Sequence of protein 1:
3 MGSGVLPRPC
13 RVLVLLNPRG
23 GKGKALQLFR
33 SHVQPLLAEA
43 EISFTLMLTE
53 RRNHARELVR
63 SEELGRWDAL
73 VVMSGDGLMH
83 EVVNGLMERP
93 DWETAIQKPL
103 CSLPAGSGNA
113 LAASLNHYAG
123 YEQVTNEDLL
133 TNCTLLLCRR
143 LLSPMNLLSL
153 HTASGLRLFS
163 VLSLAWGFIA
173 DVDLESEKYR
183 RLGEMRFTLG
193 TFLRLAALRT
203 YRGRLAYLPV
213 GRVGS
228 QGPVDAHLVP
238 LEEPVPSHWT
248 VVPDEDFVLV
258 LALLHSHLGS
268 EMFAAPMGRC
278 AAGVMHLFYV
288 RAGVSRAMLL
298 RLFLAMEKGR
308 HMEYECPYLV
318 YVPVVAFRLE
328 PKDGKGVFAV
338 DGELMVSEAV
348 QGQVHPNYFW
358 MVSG

Sequence of protein 2:
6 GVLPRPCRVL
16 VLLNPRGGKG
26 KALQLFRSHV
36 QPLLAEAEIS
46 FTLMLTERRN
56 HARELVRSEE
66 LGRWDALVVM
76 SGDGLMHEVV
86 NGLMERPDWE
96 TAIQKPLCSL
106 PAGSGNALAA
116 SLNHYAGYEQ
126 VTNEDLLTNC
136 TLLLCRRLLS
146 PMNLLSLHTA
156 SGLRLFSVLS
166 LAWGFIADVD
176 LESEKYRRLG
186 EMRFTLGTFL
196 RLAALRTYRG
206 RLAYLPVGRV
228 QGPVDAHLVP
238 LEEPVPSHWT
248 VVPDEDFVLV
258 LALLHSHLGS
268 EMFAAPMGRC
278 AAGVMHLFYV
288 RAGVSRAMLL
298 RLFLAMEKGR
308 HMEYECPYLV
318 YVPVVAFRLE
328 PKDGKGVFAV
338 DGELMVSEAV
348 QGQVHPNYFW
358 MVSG

Interface contacts:
Residue Y355 in protein 1 contacts residue G213 in protein 2 (closest heavy-atom distance 3.4 Å).
Residue P9 in protein 1 is in contact with residue E312 in protein 2 (closest heavy-atom distance 3.6 Å).
Residue G213 in protein 1 interacts with residue P146 in protein 2 (closest heavy-atom distance 4.0 Å).
Residue G6 in protein 1 interacts with residue E310 in protein 2 (closest heavy-atom distance 4.5 Å).
Residue M3 in protein 1 contacts residue P273 in protein 2 (closest heavy-atom distance 4.6 Å).
Residue P146 in protein 1 is in contact with residue M274 in protein 2 (closest heavy-atom distance 4.3 Å).
Residue G4 in protein 1 interacts with residue E310 in protein 2 (closest heavy-atom distance 3.1 Å).
Residue P353 in protein 1 contacts residue V281 in protein 2 (closest heavy-atom distance 4.6 Å).
Residue G4 in protein 1 contacts residue M309 in protein 2 (closest heavy-atom distance 4.0 Å).
Residue A279 in protein 1 is in contact with residue A278 in protein 2 (closest heavy-atom distance 3.8 Å).
Residue G6 in protein 1 is in contact with residue M309 in protein 2 (closest heavy-atom distance 3.2 Å).
Residue S5 in protein 1 is in contact with residue M274 in protein 2 (closest heavy-atom distance 3.6 Å).
Residue V7 in protein 1 interacts with residue M309 in protein 2 (closest heavy-atom distance 3.8 Å).
Residue P353 in protein 1 interacts with residue V212 in protein 2 (closest heavy-atom distance 4.5 Å).
Residue E95 in protein 1 is in contact with residue R214 in protein 2 (closest heavy-atom distance 2.8 Å).
Residue V7 in protein 1 is in contact with residue Y311 in protein 2 (closest heavy-atom distance 3.8 Å).
Residue G4 in protein 1 interacts with residue P273 in protein 2 (closest heavy-atom distance 3.9 Å).
Residue S5 in protein 1 is in contact with residue P273 in protein 2 (closest heavy-atom distance 3.9 Å).
Residue V215 in protein 1 is in contact with residue A279 in protein 2 (closest heavy-atom distance 4.2 Å).
Residue A279 in protein 1 interacts with residue C277 in protein 2 (closest heavy-atom distance 4.6 Å).
Residue M3 in protein 1 interacts with residue R307 in protein 2 (closest heavy-atom distance 4.8 Å).
Residue Y355 in protein 1 interacts with residue V212 in protein 2 (closest heavy-atom distance 4.0 Å).
Residue N354 in protein 1 interacts with residue M274 in protein 2 (closest heavy-atom distance 4.0 Å).
Residue S217 in protein 1 contacts residue P353 in protein 2 (closest heavy-atom distance 3.3 Å).
Residue S5 in protein 1 contacts residue M309 in protein 2 (closest heavy-atom distance 3.3 Å).
Residue S217 in protein 1 interacts with residue N354 in protein 2 (closest heavy-atom distance 3.9 Å).
Residue G213 in protein 1 contacts residue W357 in protein 2 (closest heavy-atom distance 4.0 Å).
Residue V231 in protein 1 contacts residue V215 in protein 2 (closest heavy-atom distance 4.3 Å).
Residue R10 in protein 1 interacts with residue E312 in protein 2 (closest heavy-atom distance 3.3 Å).
Residue V7 in protein 1 contacts residue E312 in protein 2 (closest heavy-atom distance 3.7 Å).
Residue W94 in protein 1 is in contact with residue G213 in protein 2 (closest heavy-atom distance 3.7 Å).
Residue A279 in protein 1 contacts residue R276 in protein 2 (closest heavy-atom distance 3.7 Å).
Residue E95 in protein 1 is in contact with residue G213 in protein 2 (closest heavy-atom distance 4.5 Å).
Residue S217 in protein 1 interacts with residue Y355 in protein 2 (closest heavy-atom distance 3.7 Å).
Residue L8 in protein 1 contacts residue E312 in protein 2 (closest heavy-atom distance 4.5 Å).
Residue P230 in protein 1 contacts residue G213 in protein 2 (closest heavy-atom distance 4.6 Å).
Residue P353 in protein 1 interacts with residue A278 in protein 2 (closest heavy-atom distance 3.5 Å).
Residue M3 in protein 1 interacts with residue E310 in protein 2 (closest heavy-atom distance 3.5 Å).
Residue W357 in protein 1 interacts with residue Y318 in protein 2 (closest heavy-atom distance 4.3 Å).
Residue G216 in protein 1 is in contact with residue P353 in protein 2 (closest heavy-atom distance 3.8 Å).
Residue V212 in protein 1 is in contact with residue N354 in protein 2 (closest heavy-atom distance 4.5 Å).
Residue G216 in protein 1 interacts with residue N354 in protein 2 (closest heavy-atom distance 3.8 Å).
Residue V215 in protein 1 interacts with residue P146 in protein 2 (closest heavy-atom distance 4.2 Å).
Residue M3 in protein 1 interacts with residue G306 in protein 2 (closest heavy-atom distance 3.8 Å).
Residue M3 in protein 1 is in contact with residue K305 in protein 2 (closest heavy-atom distance 4.6 Å).
Residue G280 in protein 1 interacts with residue A278 in protein 2 (closest heavy-atom distance 4.6 Å).
Residue G4 in protein 1 interacts with residue G306 in protein 2 (closest heavy-atom distance 3.9 Å).
Residue V7 in protein 1 interacts with residue E310 in protein 2 (closest heavy-atom distance 3.4 Å).
Residue L143 in protein 1 is in contact with residue E310 in protein 2 (closest heavy-atom distance 3.8 Å).
Residue V215 in protein 1 contacts residue N354 in protein 2 (closest heavy-atom distance 2.6 Å).

The following describes two proteins that form a bound complex.